The following describes two proteins that form a bound complex.

Sequence of the first protein:
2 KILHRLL

Sequence of the second protein:
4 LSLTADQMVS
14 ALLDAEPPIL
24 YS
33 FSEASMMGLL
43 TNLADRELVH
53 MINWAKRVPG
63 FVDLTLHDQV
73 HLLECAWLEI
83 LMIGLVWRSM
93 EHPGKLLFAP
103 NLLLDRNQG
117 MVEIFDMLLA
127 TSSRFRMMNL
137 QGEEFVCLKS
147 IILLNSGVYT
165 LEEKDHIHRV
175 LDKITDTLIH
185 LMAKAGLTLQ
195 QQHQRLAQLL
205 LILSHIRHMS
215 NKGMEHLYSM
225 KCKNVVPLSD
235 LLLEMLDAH

Contacts between the two chains:
Residue H69 in the second protein contacts residue H5 in the first protein (closest heavy-atom distance 4.8 Å).
Residue E238 in the second protein interacts with residue K2 in the first protein (closest heavy-atom distance 3.6 Å).
Residue V72 in the second protein interacts with residue L8 in the first protein (closest heavy-atom distance 3.6 Å).
Residue I54 in the second protein contacts residue L8 in the first protein (closest heavy-atom distance 4.0 Å).
Residue M239 in the second protein interacts with residue L4 in the first protein (closest heavy-atom distance 4.2 Å).
Residue L75 in the second protein contacts residue L4 in the first protein (closest heavy-atom distance 4.0 Å).
Residue D234 in the second protein interacts with residue I3 in the first protein (closest heavy-atom distance 3.5 Å).
Residue V72 in the second protein is in contact with residue L4 in the first protein (closest heavy-atom distance 3.6 Å).
Residue L235 in the second protein is in contact with residue L7 in the first protein (closest heavy-atom distance 3.9 Å).
Residue E76 in the second protein interacts with residue L4 in the first protein (closest heavy-atom distance 3.7 Å).
Residue K58 in the second protein is in contact with residue L8 in the first protein (closest heavy-atom distance 3.5 Å).
Residue L68 in the second protein contacts residue L8 in the first protein (closest heavy-atom distance 3.9 Å).
Residue Q71 in the second protein interacts with residue L8 in the first protein (closest heavy-atom distance 3.9 Å).
Residue I54 in the second protein contacts residue L4 in the first protein (closest heavy-atom distance 3.4 Å).
Residue L235 in the second protein is in contact with residue L4 in the first protein (closest heavy-atom distance 4.4 Å).
Residue K58 in the second protein is in contact with residue L7 in the first protein (closest heavy-atom distance 4.2 Å).
Residue F63 in the second protein contacts residue L8 in the first protein (closest heavy-atom distance 4.2 Å).
Residue V51 in the second protein interacts with residue L7 in the first protein (closest heavy-atom distance 4.7 Å).
Residue E238 in the second protein interacts with residue L4 in the first protein (closest heavy-atom distance 4.3 Å).
Residue V72 in the second protein interacts with residue H5 in the first protein (closest heavy-atom distance 3.8 Å).
Residue L235 in the second protein interacts with residue I3 in the first protein (closest heavy-atom distance 3.6 Å).
Residue E238 in the second protein interacts with residue I3 in the first protein (closest heavy-atom distance 2.8 Å).
Residue L68 in the second protein interacts with residue H5 in the first protein (closest heavy-atom distance 3.1 Å).
Residue I54 in the second protein is in contact with residue L7 in the first protein (closest heavy-atom distance 3.4 Å).
Residue L75 in the second protein interacts with residue L8 in the first protein (closest heavy-atom distance 3.8 Å).